These two protein chains interact to form a complex.

Sequence of protein 2:
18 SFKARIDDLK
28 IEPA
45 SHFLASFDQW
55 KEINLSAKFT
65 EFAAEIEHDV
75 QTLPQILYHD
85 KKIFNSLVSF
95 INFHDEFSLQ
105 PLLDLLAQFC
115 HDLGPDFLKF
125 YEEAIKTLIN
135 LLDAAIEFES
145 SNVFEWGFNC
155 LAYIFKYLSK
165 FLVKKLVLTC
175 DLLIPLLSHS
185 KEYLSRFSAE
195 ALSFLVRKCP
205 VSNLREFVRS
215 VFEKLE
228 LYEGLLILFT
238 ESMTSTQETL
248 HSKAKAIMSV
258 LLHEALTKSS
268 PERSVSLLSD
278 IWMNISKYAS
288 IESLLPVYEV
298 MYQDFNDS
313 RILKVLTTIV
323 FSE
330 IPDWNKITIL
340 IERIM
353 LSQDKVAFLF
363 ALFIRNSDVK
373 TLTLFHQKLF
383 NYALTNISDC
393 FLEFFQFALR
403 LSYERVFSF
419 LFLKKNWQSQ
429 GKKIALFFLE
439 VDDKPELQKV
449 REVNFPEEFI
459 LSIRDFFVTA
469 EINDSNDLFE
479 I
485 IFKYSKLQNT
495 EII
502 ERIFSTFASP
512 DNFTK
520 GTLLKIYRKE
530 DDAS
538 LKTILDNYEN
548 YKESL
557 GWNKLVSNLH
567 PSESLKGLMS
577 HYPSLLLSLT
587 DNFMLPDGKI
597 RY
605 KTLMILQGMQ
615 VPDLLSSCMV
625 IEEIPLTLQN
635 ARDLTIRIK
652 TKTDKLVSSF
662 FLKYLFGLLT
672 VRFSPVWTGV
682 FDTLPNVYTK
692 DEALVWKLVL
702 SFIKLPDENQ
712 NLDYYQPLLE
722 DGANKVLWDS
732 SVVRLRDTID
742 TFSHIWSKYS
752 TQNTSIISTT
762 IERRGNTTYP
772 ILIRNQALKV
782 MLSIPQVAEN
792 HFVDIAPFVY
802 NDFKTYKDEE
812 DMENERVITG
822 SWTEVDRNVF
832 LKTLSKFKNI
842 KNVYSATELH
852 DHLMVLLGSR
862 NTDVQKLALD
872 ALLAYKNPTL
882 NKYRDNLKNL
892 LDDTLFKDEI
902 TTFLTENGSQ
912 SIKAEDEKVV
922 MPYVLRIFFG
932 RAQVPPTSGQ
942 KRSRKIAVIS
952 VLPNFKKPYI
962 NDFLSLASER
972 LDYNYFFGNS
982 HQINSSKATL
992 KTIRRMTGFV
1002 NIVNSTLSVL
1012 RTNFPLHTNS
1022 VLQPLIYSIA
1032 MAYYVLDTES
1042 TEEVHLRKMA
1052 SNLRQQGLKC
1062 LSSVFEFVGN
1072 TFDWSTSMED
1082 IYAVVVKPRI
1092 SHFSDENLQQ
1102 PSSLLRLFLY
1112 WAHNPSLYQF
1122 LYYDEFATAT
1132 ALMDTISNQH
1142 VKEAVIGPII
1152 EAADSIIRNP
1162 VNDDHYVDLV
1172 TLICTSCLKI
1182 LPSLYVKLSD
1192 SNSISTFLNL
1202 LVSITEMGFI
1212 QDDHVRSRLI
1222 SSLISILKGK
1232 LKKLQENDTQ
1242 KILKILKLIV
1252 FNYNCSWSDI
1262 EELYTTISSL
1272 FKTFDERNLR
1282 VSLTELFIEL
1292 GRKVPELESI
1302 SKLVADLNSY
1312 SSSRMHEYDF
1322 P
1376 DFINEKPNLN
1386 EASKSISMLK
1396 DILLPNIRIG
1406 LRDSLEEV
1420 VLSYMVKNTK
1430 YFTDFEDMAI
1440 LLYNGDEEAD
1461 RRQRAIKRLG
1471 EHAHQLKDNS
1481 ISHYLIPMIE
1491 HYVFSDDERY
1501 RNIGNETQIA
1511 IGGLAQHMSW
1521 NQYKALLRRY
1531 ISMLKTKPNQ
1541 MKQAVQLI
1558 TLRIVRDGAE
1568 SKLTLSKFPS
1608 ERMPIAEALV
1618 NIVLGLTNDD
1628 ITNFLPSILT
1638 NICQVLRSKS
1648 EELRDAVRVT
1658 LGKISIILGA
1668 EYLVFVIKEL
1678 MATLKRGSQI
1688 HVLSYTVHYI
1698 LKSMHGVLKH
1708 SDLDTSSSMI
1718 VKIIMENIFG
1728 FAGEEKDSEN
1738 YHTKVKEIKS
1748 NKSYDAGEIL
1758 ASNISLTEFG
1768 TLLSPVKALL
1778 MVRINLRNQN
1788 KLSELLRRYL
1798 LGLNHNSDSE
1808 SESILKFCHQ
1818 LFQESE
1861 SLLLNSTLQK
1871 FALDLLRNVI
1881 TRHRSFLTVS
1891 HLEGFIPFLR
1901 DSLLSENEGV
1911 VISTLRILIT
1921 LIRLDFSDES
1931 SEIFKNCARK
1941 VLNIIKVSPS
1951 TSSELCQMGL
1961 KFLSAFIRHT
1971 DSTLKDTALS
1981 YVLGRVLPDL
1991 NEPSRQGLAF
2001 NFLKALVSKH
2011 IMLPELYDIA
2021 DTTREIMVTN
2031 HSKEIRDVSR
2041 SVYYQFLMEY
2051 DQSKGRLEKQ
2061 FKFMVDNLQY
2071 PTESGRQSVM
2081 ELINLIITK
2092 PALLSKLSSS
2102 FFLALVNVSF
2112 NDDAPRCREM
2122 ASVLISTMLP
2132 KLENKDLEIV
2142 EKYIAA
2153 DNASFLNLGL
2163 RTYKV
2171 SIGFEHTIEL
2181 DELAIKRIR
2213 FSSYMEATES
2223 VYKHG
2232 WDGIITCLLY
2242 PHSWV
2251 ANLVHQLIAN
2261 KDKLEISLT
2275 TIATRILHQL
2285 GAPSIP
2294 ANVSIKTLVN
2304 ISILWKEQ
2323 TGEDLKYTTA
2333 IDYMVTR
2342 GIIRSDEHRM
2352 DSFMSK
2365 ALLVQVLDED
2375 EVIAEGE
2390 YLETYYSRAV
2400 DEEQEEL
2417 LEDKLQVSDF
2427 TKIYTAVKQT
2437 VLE

Residue-level contacts at the interface:
Residue T243 in protein 2 is in contact with residue Y1767 in protein 1 (closest heavy-atom distance 3.8 Å).
Residue A31 in protein 2 is in contact with residue D1765 in protein 1 (closest heavy-atom distance 4.0 Å).
Residue Q244 in protein 2 interacts with residue R1766 in protein 1 (closest heavy-atom distance 4.5 Å).
Residue R201 in protein 2 is in contact with residue Y1767 in protein 1 (closest heavy-atom distance 4.8 Å).

Sequence of protein 1:
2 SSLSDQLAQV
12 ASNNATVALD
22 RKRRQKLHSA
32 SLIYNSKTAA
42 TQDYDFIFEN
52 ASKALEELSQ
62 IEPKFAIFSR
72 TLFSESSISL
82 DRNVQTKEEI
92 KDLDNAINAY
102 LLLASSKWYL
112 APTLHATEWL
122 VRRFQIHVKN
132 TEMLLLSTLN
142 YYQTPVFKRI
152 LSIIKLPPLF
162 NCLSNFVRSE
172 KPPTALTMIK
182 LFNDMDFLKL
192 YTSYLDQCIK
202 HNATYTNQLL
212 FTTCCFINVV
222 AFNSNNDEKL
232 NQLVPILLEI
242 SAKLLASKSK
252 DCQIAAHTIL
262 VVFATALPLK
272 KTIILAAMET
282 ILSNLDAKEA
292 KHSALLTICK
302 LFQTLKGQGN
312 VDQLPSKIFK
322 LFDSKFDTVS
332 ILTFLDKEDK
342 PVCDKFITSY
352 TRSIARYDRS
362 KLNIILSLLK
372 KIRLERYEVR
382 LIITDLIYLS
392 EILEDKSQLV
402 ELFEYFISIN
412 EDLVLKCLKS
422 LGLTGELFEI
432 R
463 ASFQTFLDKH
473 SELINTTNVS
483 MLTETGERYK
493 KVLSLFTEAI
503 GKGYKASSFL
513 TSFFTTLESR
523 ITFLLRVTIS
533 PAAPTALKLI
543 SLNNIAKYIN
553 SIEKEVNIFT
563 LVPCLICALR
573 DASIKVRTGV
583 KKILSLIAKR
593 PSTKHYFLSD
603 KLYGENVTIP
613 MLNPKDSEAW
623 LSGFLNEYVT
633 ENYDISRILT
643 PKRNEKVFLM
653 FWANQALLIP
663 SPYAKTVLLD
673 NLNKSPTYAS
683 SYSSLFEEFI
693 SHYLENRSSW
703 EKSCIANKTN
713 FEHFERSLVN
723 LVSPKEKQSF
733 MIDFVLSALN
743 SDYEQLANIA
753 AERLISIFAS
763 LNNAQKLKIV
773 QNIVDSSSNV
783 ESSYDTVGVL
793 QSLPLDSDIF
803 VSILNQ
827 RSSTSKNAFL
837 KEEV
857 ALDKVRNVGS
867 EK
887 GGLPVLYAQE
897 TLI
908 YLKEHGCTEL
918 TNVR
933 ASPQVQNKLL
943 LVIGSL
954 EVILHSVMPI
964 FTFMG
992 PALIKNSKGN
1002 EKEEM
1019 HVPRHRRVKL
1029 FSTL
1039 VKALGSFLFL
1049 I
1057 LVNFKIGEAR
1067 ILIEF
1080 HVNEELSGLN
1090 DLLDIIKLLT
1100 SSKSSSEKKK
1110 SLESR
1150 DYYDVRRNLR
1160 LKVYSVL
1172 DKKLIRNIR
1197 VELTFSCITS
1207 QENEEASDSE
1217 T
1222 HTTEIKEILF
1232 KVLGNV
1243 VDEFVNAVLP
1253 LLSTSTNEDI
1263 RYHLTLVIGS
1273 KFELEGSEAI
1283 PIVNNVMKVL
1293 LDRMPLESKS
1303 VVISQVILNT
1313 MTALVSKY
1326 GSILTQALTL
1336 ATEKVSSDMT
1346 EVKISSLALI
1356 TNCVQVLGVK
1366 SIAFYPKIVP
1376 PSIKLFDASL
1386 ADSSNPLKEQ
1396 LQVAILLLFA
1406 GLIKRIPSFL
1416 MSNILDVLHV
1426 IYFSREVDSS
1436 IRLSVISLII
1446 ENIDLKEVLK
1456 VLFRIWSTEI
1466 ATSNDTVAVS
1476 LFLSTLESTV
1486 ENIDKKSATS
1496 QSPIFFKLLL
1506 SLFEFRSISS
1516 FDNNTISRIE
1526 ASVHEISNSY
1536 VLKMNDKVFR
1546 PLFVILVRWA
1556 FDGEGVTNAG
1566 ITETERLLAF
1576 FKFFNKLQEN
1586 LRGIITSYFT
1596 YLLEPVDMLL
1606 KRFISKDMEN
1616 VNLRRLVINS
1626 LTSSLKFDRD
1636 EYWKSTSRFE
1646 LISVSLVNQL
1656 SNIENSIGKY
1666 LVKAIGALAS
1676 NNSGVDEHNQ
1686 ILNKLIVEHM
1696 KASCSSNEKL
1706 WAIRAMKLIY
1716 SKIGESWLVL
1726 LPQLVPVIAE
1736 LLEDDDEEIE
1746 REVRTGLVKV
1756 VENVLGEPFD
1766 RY